The following describes two proteins that form a bound complex.

Contacts between the two chains:
Residue N78 in the first protein interacts with residue N78 in the second protein (closest heavy-atom distance 4.1 Å).
Residue R86 in the first protein is in contact with residue R86 in the second protein (closest heavy-atom distance 3.1 Å).
Residue T50 in the first protein contacts residue T50 in the second protein (closest heavy-atom distance 3.8 Å).
Residue S83 in the first protein contacts residue S83 in the second protein (closest heavy-atom distance 4.4 Å).

Sequence of the second protein:
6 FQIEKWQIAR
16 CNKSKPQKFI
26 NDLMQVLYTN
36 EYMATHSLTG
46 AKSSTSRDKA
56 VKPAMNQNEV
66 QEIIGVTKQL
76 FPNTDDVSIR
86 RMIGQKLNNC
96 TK

Sequence of the first protein:
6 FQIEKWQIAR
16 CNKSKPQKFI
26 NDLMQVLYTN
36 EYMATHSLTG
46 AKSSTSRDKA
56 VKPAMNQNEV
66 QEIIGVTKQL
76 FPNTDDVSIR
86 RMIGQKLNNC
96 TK